Sequence of chain B:
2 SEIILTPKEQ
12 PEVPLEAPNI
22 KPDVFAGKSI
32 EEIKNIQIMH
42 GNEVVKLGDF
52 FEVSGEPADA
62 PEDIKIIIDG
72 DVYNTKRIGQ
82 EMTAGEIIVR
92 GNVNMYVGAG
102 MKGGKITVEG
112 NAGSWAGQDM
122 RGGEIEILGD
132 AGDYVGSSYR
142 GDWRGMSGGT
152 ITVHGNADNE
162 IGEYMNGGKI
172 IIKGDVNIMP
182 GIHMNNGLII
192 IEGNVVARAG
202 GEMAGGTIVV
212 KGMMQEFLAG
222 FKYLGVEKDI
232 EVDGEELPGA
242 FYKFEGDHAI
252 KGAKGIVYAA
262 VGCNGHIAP

Contacts between the two chains:
Residue R264 in chain A contacts residue E164 in chain B (closest heavy-atom distance 2.8 Å).
Residue N320 in chain A is in contact with residue Y97 in chain B (closest heavy-atom distance 2.9 Å).
Residue Y224 in chain A contacts residue F218 in chain B (closest heavy-atom distance 3.7 Å).
Residue D278 in chain A contacts residue K252 in chain B (closest heavy-atom distance 3.4 Å).
Residue E323 in chain A contacts residue Y97 in chain B (closest heavy-atom distance 2.7 Å).
Residue G261 in chain A is in contact with residue R199 in chain B (closest heavy-atom distance 3.4 Å).
Residue H263 in chain A contacts residue E161 in chain B (closest heavy-atom distance 3.0 Å).
Residue P321 in chain A contacts residue W116 in chain B (closest heavy-atom distance 3.5 Å).
Residue E334 in chain A is in contact with residue V14 in chain B (closest heavy-atom distance 3.7 Å).
Residue D211 in chain A contacts residue A220 in chain B (closest heavy-atom distance 3.6 Å).
Residue E323 in chain A is in contact with residue M96 in chain B (closest heavy-atom distance 3.7 Å).
Residue R356 in chain A interacts with residue E13 in chain B (closest heavy-atom distance 3.7 Å).
Residue E323 in chain A interacts with residue K77 in chain B (closest heavy-atom distance 2.8 Å).
Residue Y207 in chain A contacts residue E203 in chain B (closest heavy-atom distance 3.0 Å).
Residue D211 in chain A interacts with residue L219 in chain B (closest heavy-atom distance 3.4 Å).
Residue K82 in chain A interacts with residue E44 in chain B (closest heavy-atom distance 3.6 Å).
Residue D128 in chain A interacts with residue G142 in chain B (closest heavy-atom distance 2.9 Å).
Residue D211 in chain A interacts with residue D248 in chain B (closest heavy-atom distance 2.7 Å).
Residue P321 in chain A contacts residue R141 in chain B (closest heavy-atom distance 3.0 Å).
Residue K82 in chain A interacts with residue H41 in chain B (closest heavy-atom distance 3.5 Å).
Residue A107 in chain A contacts residue N43 in chain B (closest heavy-atom distance 3.1 Å).
Residue Y319 in chain A is in contact with residue Y140 in chain B (closest heavy-atom distance 2.7 Å).
Residue R260 in chain A interacts with residue R199 in chain B (closest heavy-atom distance 3.0 Å).
Residue H263 in chain A interacts with residue Y135 in chain B (closest heavy-atom distance 3.3 Å).
Residue R205 in chain A is in contact with residue E217 in chain B (closest heavy-atom distance 2.8 Å).
Residue S81 in chain A interacts with residue N43 in chain B (closest heavy-atom distance 3.1 Å).
Residue Q127 in chain A is in contact with residue G142 in chain B (closest heavy-atom distance 3.3 Å).
Residue K82 in chain A interacts with residue G42 in chain B (closest heavy-atom distance 3.5 Å).
Residue D128 in chain A is in contact with residue E164 in chain B (closest heavy-atom distance 3.7 Å).
Residue R214 in chain A is in contact with residue E203 in chain B (closest heavy-atom distance 3.1 Å).
Residue M271 in chain A is in contact with residue E203 in chain B (closest heavy-atom distance 3.4 Å).
Residue R260 in chain A contacts residue E217 in chain B (closest heavy-atom distance 3.0 Å).
Residue D267 in chain A is in contact with residue E203 in chain B (closest heavy-atom distance 2.6 Å).
Residue D128 in chain A is in contact with residue Y165 in chain B (closest heavy-atom distance 3.7 Å).
Residue Y207 in chain A is in contact with residue G202 in chain B (closest heavy-atom distance 3.4 Å).
Residue R318 in chain A contacts residue E17 in chain B (closest heavy-atom distance 2.9 Å).
Residue D204 in chain A contacts residue R199 in chain B (closest heavy-atom distance 2.9 Å).
Residue D211 in chain A contacts residue A250 in chain B (closest heavy-atom distance 3.3 Å).
Residue S313 in chain A contacts residue N43 in chain B (closest heavy-atom distance 3.7 Å).
Residue E208 in chain A interacts with residue R199 in chain B (closest heavy-atom distance 2.8 Å).
Residue R264 in chain A contacts residue E161 in chain B (closest heavy-atom distance 2.8 Å).
Residue N320 in chain A contacts residue Y140 in chain B (closest heavy-atom distance 3.7 Å).
Residue R333 in chain A contacts residue E13 in chain B (closest heavy-atom distance 2.9 Å).
Residue L223 in chain A interacts with residue F222 in chain B (closest heavy-atom distance 3.5 Å).
Residue G108 in chain A interacts with residue N43 in chain B (closest heavy-atom distance 3.6 Å).
Residue Y207 in chain A contacts residue I183 in chain B (closest heavy-atom distance 3.4 Å).
Residue L223 in chain A interacts with residue A220 in chain B (closest heavy-atom distance 3.0 Å).
Residue N265 in chain A contacts residue R199 in chain B (closest heavy-atom distance 3.7 Å).
Residue D211 in chain A interacts with residue G221 in chain B (closest heavy-atom distance 2.8 Å).
Residue E334 in chain A is in contact with residue K77 in chain B (closest heavy-atom distance 3.0 Å).
Residue K82 in chain A is in contact with residue N43 in chain B (closest heavy-atom distance 2.9 Å).
Residue L218 in chain A contacts residue H249 in chain B (closest heavy-atom distance 3.6 Å).
Residue R214 in chain A is in contact with residue A250 in chain B (closest heavy-atom distance 3.3 Å).
Residue E334 in chain A interacts with residue P15 in chain B (closest heavy-atom distance 3.4 Å).
Residue R214 in chain A interacts with residue I251 in chain B (closest heavy-atom distance 3.6 Å).
Residue L218 in chain A interacts with residue A250 in chain B (closest heavy-atom distance 3.4 Å).
Residue Y224 in chain A interacts with residue I268 in chain B (closest heavy-atom distance 2.8 Å).
Residue R264 in chain A contacts residue M180 in chain B (closest heavy-atom distance 3.5 Å).
Residue Y207 in chain A interacts with residue R199 in chain B (closest heavy-atom distance 3.4 Å).
Residue D267 in chain A interacts with residue H184 in chain B (closest heavy-atom distance 2.7 Å).

These two protein chains interact to form a complex.

Sequence of chain A:
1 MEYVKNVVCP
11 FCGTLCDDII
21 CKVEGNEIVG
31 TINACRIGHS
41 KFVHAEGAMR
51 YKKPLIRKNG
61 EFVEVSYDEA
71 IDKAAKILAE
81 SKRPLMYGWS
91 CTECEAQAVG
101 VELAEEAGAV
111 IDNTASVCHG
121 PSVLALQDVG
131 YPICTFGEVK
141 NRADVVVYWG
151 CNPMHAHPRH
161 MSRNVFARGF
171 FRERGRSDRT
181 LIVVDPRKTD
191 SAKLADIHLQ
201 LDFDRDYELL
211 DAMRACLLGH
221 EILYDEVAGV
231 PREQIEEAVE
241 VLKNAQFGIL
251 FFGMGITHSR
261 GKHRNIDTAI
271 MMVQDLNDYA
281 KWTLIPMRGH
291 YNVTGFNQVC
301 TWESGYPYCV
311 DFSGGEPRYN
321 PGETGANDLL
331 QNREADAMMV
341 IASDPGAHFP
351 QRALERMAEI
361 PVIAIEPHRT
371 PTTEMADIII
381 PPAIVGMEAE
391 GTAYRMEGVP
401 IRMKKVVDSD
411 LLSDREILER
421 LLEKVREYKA